Sequence of chain A:
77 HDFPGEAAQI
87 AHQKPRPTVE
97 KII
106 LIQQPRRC

Sequence of chain B:
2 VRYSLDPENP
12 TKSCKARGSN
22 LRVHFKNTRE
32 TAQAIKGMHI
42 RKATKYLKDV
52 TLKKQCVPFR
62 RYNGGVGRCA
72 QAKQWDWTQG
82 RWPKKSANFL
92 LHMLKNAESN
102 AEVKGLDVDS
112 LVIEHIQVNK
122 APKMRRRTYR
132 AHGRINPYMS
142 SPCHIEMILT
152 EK

These two protein chains interact to form a complex.

Contacts between the two chains:
Residue N137 in chain B is in contact with residue R92 in chain A (closest heavy-atom distance 4.8 Å).
Residue I136 in chain B interacts with residue R92 in chain A (closest heavy-atom distance 3.0 Å).
Residue R128 in chain B contacts residue K90 in chain A (closest heavy-atom distance 3.6 Å).
Residue R126 in chain B is in contact with residue Q89 in chain A (closest heavy-atom distance 4.9 Å).
Residue R128 in chain B is in contact with residue R92 in chain A (closest heavy-atom distance 3.5 Å).